Sequence of the first protein:
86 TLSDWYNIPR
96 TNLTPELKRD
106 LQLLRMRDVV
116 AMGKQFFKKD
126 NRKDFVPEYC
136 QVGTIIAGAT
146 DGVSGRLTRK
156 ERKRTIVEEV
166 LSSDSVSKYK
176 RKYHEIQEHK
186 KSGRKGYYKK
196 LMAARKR

These two protein chains interact to form a complex.

Sequence of the second protein:
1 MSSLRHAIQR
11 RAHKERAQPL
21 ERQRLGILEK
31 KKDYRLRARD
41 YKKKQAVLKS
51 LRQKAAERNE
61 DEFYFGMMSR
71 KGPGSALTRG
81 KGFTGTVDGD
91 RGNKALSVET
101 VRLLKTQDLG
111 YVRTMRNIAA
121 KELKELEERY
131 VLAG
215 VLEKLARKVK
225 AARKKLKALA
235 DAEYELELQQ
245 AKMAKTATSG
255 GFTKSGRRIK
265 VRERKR

Residue-level contacts at the interface:
Residue L25 in the second protein interacts with residue L196 in the first protein (closest heavy-atom distance 4.5 Å).
Residue R24 in the second protein is in contact with residue L196 in the first protein (closest heavy-atom distance 4.7 Å).
Residue G26 in the second protein contacts residue L196 in the first protein (closest heavy-atom distance 4.5 Å).
Residue R24 in the second protein contacts residue A199 in the first protein (closest heavy-atom distance 3.6 Å).
Residue R24 in the second protein interacts with residue R200 in the first protein (closest heavy-atom distance 4.8 Å).
Residue I27 in the second protein interacts with residue Y192 in the first protein (closest heavy-atom distance 3.6 Å).
Residue L25 in the second protein is in contact with residue R200 in the first protein (closest heavy-atom distance 3.6 Å).